The following describes two proteins that form a bound complex.

Sequence of chain B:
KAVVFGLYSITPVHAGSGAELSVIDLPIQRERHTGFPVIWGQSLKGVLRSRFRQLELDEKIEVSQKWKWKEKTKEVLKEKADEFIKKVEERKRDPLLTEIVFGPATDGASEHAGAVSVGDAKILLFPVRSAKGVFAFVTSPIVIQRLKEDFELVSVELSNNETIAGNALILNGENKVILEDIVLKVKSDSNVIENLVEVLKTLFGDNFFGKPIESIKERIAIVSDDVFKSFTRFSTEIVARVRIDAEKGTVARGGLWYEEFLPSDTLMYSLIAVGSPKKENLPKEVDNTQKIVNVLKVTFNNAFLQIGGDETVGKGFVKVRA

Sequence of chain A:
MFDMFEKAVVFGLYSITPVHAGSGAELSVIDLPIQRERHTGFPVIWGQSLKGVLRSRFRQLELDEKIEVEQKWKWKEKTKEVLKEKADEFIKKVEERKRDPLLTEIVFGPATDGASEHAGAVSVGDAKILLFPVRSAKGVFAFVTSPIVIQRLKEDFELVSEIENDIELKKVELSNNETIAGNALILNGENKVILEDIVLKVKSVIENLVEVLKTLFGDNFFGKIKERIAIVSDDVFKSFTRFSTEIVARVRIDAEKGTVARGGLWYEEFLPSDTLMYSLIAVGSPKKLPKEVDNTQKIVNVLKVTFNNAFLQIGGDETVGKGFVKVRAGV

Residue-level contacts at the interface:
Residue M6 in chain A interacts with residue R59 in chain B (closest heavy-atom distance 3.6 Å).
Residue H41 in chain A is in contact with residue V143 in chain B (closest heavy-atom distance 3.7 Å).
Residue M6 in chain A is in contact with residue Q331 in chain B (closest heavy-atom distance 3.6 Å).
Residue D129 in chain A interacts with residue V338 in chain B (closest heavy-atom distance 3.9 Å).
Residue R40 in chain A interacts with residue F259 in chain B (closest heavy-atom distance 3.3 Å).
Residue H41 in chain A contacts residue D290 in chain B (closest heavy-atom distance 3.0 Å).
Residue K53 in chain A is in contact with residue V338 in chain B (closest heavy-atom distance 3.7 Å).
Residue L162 in chain A contacts residue I18 in chain B (closest heavy-atom distance 3.8 Å).
Residue M3 in chain A is in contact with residue R59 in chain B (closest heavy-atom distance 3.2 Å).
Residue V127 in chain A interacts with residue G339 in chain B (closest heavy-atom distance 3.2 Å).
Residue D129 in chain A is in contact with residue K340 in chain B (closest heavy-atom distance 2.7 Å).
Residue H41 in chain A is in contact with residue S289 in chain B (closest heavy-atom distance 3.4 Å).
Residue E165 in chain A interacts with residue F329 in chain B (closest heavy-atom distance 3.6 Å).
Residue D251 in chain A is in contact with residue G142 in chain B (closest heavy-atom distance 2.8 Å).
Residue S126 in chain A interacts with residue E336 in chain B (closest heavy-atom distance 2.6 Å).
Residue Q50 in chain A is in contact with residue K340 in chain B (closest heavy-atom distance 3.0 Å).
Residue D129 in chain A interacts with residue P20 in chain B (closest heavy-atom distance 3.6 Å).
Residue G49 in chain A is in contact with residue K340 in chain B (closest heavy-atom distance 3.8 Å).
Residue L162 in chain A is in contact with residue F329 in chain B (closest heavy-atom distance 3.5 Å).
Residue Q50 in chain A contacts residue V338 in chain B (closest heavy-atom distance 3.6 Å).
Residue M3 in chain A contacts residue A328 in chain B (closest heavy-atom distance 3.6 Å).
Residue R258 in chain A contacts residue R138 in chain B (closest heavy-atom distance 3.7 Å).
Residue E39 in chain A is in contact with residue E262 in chain B (closest heavy-atom distance 3.8 Å).
Residue R40 in chain A is in contact with residue R138 in chain B (closest heavy-atom distance 2.9 Å).
Residue F4 in chain A is in contact with residue F329 in chain B (closest heavy-atom distance 3.5 Å).
Residue F4 in chain A is in contact with residue F342 in chain B (closest heavy-atom distance 3.4 Å).
Residue K53 in chain A contacts residue T337 in chain B (closest heavy-atom distance 2.8 Å).
Residue K254 in chain A interacts with residue V143 in chain B (closest heavy-atom distance 3.4 Å).
Residue D5 in chain A is in contact with residue L63 in chain B (closest heavy-atom distance 3.5 Å).
Residue G123 in chain A contacts residue T337 in chain B (closest heavy-atom distance 3.7 Å).
Residue S126 in chain A contacts residue T337 in chain B (closest heavy-atom distance 3.6 Å).
Residue H41 in chain A is in contact with residue F144 in chain B (closest heavy-atom distance 3.1 Å).
Residue D5 in chain A is in contact with residue R59 in chain B (closest heavy-atom distance 3.8 Å).
Residue V127 in chain A interacts with residue V338 in chain B (closest heavy-atom distance 3.0 Å).
Residue F7 in chain A contacts residue F342 in chain B (closest heavy-atom distance 3.4 Å).
Residue D251 in chain A is in contact with residue V143 in chain B (closest heavy-atom distance 2.9 Å).
Residue E39 in chain A interacts with residue S289 in chain B (closest heavy-atom distance 3.1 Å).
Residue D5 in chain A is in contact with residue Q62 in chain B (closest heavy-atom distance 2.6 Å).
Residue S126 in chain A interacts with residue F342 in chain B (closest heavy-atom distance 3.7 Å).
Residue T115 in chain A contacts residue R268 in chain B (closest heavy-atom distance 3.6 Å).
Residue M3 in chain A is in contact with residue F329 in chain B (closest heavy-atom distance 3.0 Å).
Residue S126 in chain A is in contact with residue G339 in chain B (closest heavy-atom distance 3.6 Å).
Residue R100 in chain A interacts with residue E272 in chain B (closest heavy-atom distance 3.5 Å).
Residue R40 in chain A is in contact with residue E262 in chain B (closest heavy-atom distance 2.8 Å).
Residue R40 in chain A interacts with residue S260 in chain B (closest heavy-atom distance 3.4 Å).
Residue K254 in chain A contacts residue S139 in chain B (closest heavy-atom distance 2.7 Å).
Residue M6 in chain A contacts residue E336 in chain B (closest heavy-atom distance 3.2 Å).
Residue H41 in chain A is in contact with residue P136 in chain B (closest heavy-atom distance 3.6 Å).
Residue Q50 in chain A is in contact with residue R266 in chain B (closest heavy-atom distance 3.6 Å).
Residue V127 in chain A interacts with residue T337 in chain B (closest heavy-atom distance 2.8 Å).
Residue M3 in chain A contacts residue N327 in chain B (closest heavy-atom distance 3.7 Å).
Residue G49 in chain A is in contact with residue V338 in chain B (closest heavy-atom distance 3.6 Å).
Residue W48 in chain A contacts residue V264 in chain B (closest heavy-atom distance 3.8 Å).
Residue Q50 in chain A interacts with residue V264 in chain B (closest heavy-atom distance 3.7 Å).
Residue D251 in chain A is in contact with residue K141 in chain B (closest heavy-atom distance 3.6 Å).
Residue K254 in chain A is in contact with residue R138 in chain B (closest heavy-atom distance 3.5 Å).
Residue V125 in chain A interacts with residue T337 in chain B (closest heavy-atom distance 3.2 Å).
Residue H41 in chain A is in contact with residue R138 in chain B (closest heavy-atom distance 3.3 Å).
Residue D250 in chain A is in contact with residue V143 in chain B (closest heavy-atom distance 3.5 Å).
Residue R40 in chain A is in contact with residue E205 in chain B (closest heavy-atom distance 2.9 Å).